Sequence of chain B:
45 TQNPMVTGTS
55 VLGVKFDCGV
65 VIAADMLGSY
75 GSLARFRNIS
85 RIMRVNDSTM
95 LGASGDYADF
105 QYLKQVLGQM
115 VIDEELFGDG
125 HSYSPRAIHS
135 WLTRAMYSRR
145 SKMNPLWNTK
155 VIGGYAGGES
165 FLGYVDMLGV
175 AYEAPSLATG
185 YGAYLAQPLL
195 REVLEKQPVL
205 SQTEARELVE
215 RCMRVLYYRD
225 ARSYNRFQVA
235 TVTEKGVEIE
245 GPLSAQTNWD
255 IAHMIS

This data describes a binding interaction between two proteins.

Sequence of chain A:
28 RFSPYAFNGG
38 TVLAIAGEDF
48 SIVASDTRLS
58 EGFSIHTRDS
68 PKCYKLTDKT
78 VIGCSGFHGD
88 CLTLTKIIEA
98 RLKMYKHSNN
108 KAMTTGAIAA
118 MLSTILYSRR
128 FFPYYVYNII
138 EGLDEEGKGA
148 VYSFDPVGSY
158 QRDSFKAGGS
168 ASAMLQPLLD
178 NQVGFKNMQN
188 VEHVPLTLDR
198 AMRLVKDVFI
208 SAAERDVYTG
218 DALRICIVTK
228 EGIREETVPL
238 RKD

Interface contacts:
Residue L189 in chain B interacts with residue S61 in chain A (closest heavy-atom distance 3.9 Å).
Residue L181 in chain B interacts with residue D66 in chain A (closest heavy-atom distance 3.0 Å).
Residue A190 in chain B contacts residue H63 in chain A (closest heavy-atom distance 3.1 Å).
Residue L189 in chain B contacts residue R65 in chain A (closest heavy-atom distance 3.6 Å).
Residue T183 in chain B contacts residue R65 in chain A (closest heavy-atom distance 3.8 Å).
Residue K146 in chain B interacts with residue C88 in chain A (closest heavy-atom distance 3.7 Å).
Residue A182 in chain B is in contact with residue D66 in chain A (closest heavy-atom distance 3.2 Å).
Residue Q46 in chain B is in contact with residue F60 in chain A (closest heavy-atom distance 4.5 Å).
Residue L181 in chain B contacts residue P68 in chain A (closest heavy-atom distance 4.6 Å).
Residue R143 in chain B is in contact with residue T92 in chain A (closest heavy-atom distance 3.2 Å).
Residue R143 in chain B contacts residue L91 in chain A (closest heavy-atom distance 4.2 Å).
Residue Y176 in chain B is in contact with residue L91 in chain A (closest heavy-atom distance 4.1 Å).
Residue Q46 in chain B contacts residue N35 in chain A (closest heavy-atom distance 3.5 Å).
Residue K146 in chain B interacts with residue A33 in chain A (closest heavy-atom distance 3.9 Å).
Residue Y176 in chain B interacts with residue R65 in chain A (closest heavy-atom distance 3.4 Å).
Residue A178 in chain B interacts with residue E58 in chain A (closest heavy-atom distance 3.5 Å).
Residue Y176 in chain B contacts residue Y71 in chain A (closest heavy-atom distance 3.4 Å).
Residue L136 in chain B is in contact with residue L91 in chain A (closest heavy-atom distance 4.1 Å).
Residue L172 in chain B contacts residue F60 in chain A (closest heavy-atom distance 3.1 Å).
Residue V174 in chain B interacts with residue F60 in chain A (closest heavy-atom distance 4.0 Å).
Residue Q46 in chain B is in contact with residue P31 in chain A (closest heavy-atom distance 3.4 Å).
Residue A175 in chain B interacts with residue L91 in chain A (closest heavy-atom distance 3.4 Å).
Residue L172 in chain B contacts residue R65 in chain A (closest heavy-atom distance 3.4 Å).
Residue A178 in chain B is in contact with residue R65 in chain A (closest heavy-atom distance 4.4 Å).
Residue L136 in chain B interacts with residue I95 in chain A (closest heavy-atom distance 4.7 Å).
Residue K146 in chain B is in contact with residue F34 in chain A (closest heavy-atom distance 3.2 Å).
Residue V174 in chain B is in contact with residue A33 in chain A (closest heavy-atom distance 3.5 Å).
Residue Y176 in chain B is in contact with residue F60 in chain A (closest heavy-atom distance 3.9 Å).
Residue A175 in chain B contacts residue C88 in chain A (closest heavy-atom distance 3.9 Å).
Residue Y176 in chain B is in contact with residue E58 in chain A (closest heavy-atom distance 4.0 Å).
Residue G186 in chain B contacts residue S61 in chain A (closest heavy-atom distance 3.7 Å).
Residue V174 in chain B interacts with residue C88 in chain A (closest heavy-atom distance 3.6 Å).
Residue W151 in chain B interacts with residue Y32 in chain A (closest heavy-atom distance 4.4 Å).
Residue D170 in chain B interacts with residue R65 in chain A (closest heavy-atom distance 3.4 Å).
Residue Y185 in chain B is in contact with residue F60 in chain A (closest heavy-atom distance 3.6 Å).
Residue V174 in chain B is in contact with residue F34 in chain A (closest heavy-atom distance 4.0 Å).
Residue S180 in chain B is in contact with residue E58 in chain A (closest heavy-atom distance 2.8 Å).
Residue Y176 in chain B contacts residue D87 in chain A (closest heavy-atom distance 3.2 Å).
Residue Y176 in chain B interacts with residue C70 in chain A (closest heavy-atom distance 4.5 Å).
Residue G184 in chain B is in contact with residue R65 in chain A (closest heavy-atom distance 3.6 Å).
Residue L189 in chain B interacts with residue F60 in chain A (closest heavy-atom distance 3.6 Å).
Residue Q46 in chain B interacts with residue Y32 in chain A (closest heavy-atom distance 4.1 Å).
Residue A182 in chain B is in contact with residue R65 in chain A (closest heavy-atom distance 3.0 Å).
Residue P179 in chain B is in contact with residue E58 in chain A (closest heavy-atom distance 3.4 Å).
Residue T45 in chain B interacts with residue S61 in chain A (closest heavy-atom distance 4.2 Å).
Residue P179 in chain B is in contact with residue K69 in chain A (closest heavy-atom distance 3.8 Å).
Residue Y185 in chain B is in contact with residue R65 in chain A (closest heavy-atom distance 4.5 Å).
Residue L189 in chain B is in contact with residue T64 in chain A (closest heavy-atom distance 3.6 Å).
Residue R143 in chain B contacts residue C88 in chain A (closest heavy-atom distance 3.3 Å).
Residue W151 in chain B is in contact with residue A33 in chain A (closest heavy-atom distance 4.3 Å).
Residue A178 in chain B contacts residue K69 in chain A (closest heavy-atom distance 3.7 Å).
Residue L193 in chain B interacts with residue R65 in chain A (closest heavy-atom distance 4.0 Å).
Residue E177 in chain B interacts with residue L91 in chain A (closest heavy-atom distance 3.6 Å).
Residue E177 in chain B contacts residue K69 in chain A (closest heavy-atom distance 4.1 Å).
Residue Y185 in chain B contacts residue S61 in chain A (closest heavy-atom distance 4.1 Å).
Residue S180 in chain B interacts with residue D66 in chain A (closest heavy-atom distance 3.4 Å).
Residue Y176 in chain B is in contact with residue K69 in chain A (closest heavy-atom distance 3.5 Å).
Residue Q46 in chain B contacts residue S61 in chain A (closest heavy-atom distance 3.4 Å).
Residue L193 in chain B contacts residue T64 in chain A (closest heavy-atom distance 3.8 Å).
Residue L189 in chain B is in contact with residue H63 in chain A (closest heavy-atom distance 3.4 Å).